These two protein chains interact to form a complex.

Interface contacts:
Residue F8 in the second protein contacts residue L53 in the first protein (closest heavy-atom distance 3.6 Å).
Residue Q43 in the second protein is in contact with residue S15 in the first protein (closest heavy-atom distance 3.9 Å).
Residue V50 in the second protein contacts residue V11 in the first protein (closest heavy-atom distance 3.5 Å).
Residue D36 in the second protein is in contact with residue K29 in the first protein (closest heavy-atom distance 3.0 Å).
Residue T49 in the second protein contacts residue V11 in the first protein (closest heavy-atom distance 3.8 Å).
Residue K29 in the second protein is in contact with residue Q33 in the first protein (closest heavy-atom distance 4.0 Å).
Residue E12 in the second protein contacts residue V50 in the first protein (closest heavy-atom distance 3.8 Å).
Residue N26 in the second protein interacts with residue D36 in the first protein (closest heavy-atom distance 3.4 Å).
Residue K54 in the second protein contacts residue F8 in the first protein (closest heavy-atom distance 3.9 Å).
Residue L53 in the second protein is in contact with residue F8 in the first protein (closest heavy-atom distance 3.8 Å).
Residue V11 in the second protein is in contact with residue T49 in the first protein (closest heavy-atom distance 4.0 Å).
Residue D36 in the second protein interacts with residue N26 in the first protein (closest heavy-atom distance 3.0 Å).
Residue I18 in the second protein contacts residue L42 in the first protein (closest heavy-atom distance 3.9 Å).
Residue K54 in the second protein contacts residue E12 in the first protein (closest heavy-atom distance 4.5 Å).
Residue I39 in the second protein contacts residue G22 in the first protein (closest heavy-atom distance 3.9 Å).
Residue L32 in the second protein is in contact with residue I28 in the first protein (closest heavy-atom distance 3.8 Å).
Residue K29 in the second protein contacts residue L32 in the first protein (closest heavy-atom distance 4.5 Å).
Residue F8 in the second protein interacts with residue K54 in the first protein (closest heavy-atom distance 3.7 Å).
Residue L32 in the second protein interacts with residue L32 in the first protein (closest heavy-atom distance 3.1 Å).
Residue I18 in the second protein contacts residue S46 in the first protein (closest heavy-atom distance 3.7 Å).
Residue S15 in the second protein contacts residue V50 in the first protein (closest heavy-atom distance 4.6 Å).
Residue S4 in the second protein contacts residue L56 in the first protein (closest heavy-atom distance 3.7 Å).
Residue L53 in the second protein interacts with residue T7 in the first protein (closest heavy-atom distance 4.1 Å).
Residue V50 in the second protein contacts residue E12 in the first protein (closest heavy-atom distance 3.9 Å).
Residue L53 in the second protein is in contact with residue S4 in the first protein (closest heavy-atom distance 4.2 Å).
Residue S4 in the second protein interacts with residue L53 in the first protein (closest heavy-atom distance 3.8 Å).
Residue F8 in the second protein interacts with residue V50 in the first protein (closest heavy-atom distance 3.6 Å).
Residue I28 in the second protein is in contact with residue L32 in the first protein (closest heavy-atom distance 3.8 Å).
Residue I39 in the second protein is in contact with residue V21 in the first protein (closest heavy-atom distance 4.1 Å).
Residue V11 in the second protein is in contact with residue L53 in the first protein (closest heavy-atom distance 4.0 Å).
Residue L35 in the second protein is in contact with residue V25 in the first protein (closest heavy-atom distance 3.8 Å).
Residue T7 in the second protein interacts with residue L53 in the first protein (closest heavy-atom distance 3.8 Å).
Residue L42 in the second protein is in contact with residue I18 in the first protein (closest heavy-atom distance 3.9 Å).
Residue V25 in the second protein is in contact with residue L32 in the first protein (closest heavy-atom distance 3.9 Å).
Residue V25 in the second protein is in contact with residue D36 in the first protein (closest heavy-atom distance 4.3 Å).
Residue S15 in the second protein interacts with residue Q43 in the first protein (closest heavy-atom distance 3.2 Å).
Residue L32 in the second protein is in contact with residue K29 in the first protein (closest heavy-atom distance 4.1 Å).
Residue V50 in the second protein is in contact with residue F8 in the first protein (closest heavy-atom distance 4.2 Å).
Residue I18 in the second protein contacts residue I39 in the first protein (closest heavy-atom distance 3.9 Å).
Residue V25 in the second protein is in contact with residue I39 in the first protein (closest heavy-atom distance 3.6 Å).
Residue S15 in the second protein interacts with residue S46 in the first protein (closest heavy-atom distance 3.0 Å).
Residue V50 in the second protein is in contact with residue S15 in the first protein (closest heavy-atom distance 4.4 Å).
Residue V21 in the second protein is in contact with residue I39 in the first protein (closest heavy-atom distance 3.8 Å).
Residue Q43 in the second protein interacts with residue I18 in the first protein (closest heavy-atom distance 3.7 Å).
Residue I39 in the second protein contacts residue V25 in the first protein (closest heavy-atom distance 3.7 Å).
Residue V11 in the second protein is in contact with residue V50 in the first protein (closest heavy-atom distance 3.5 Å).
Residue I18 in the second protein is in contact with residue Q43 in the first protein (closest heavy-atom distance 3.8 Å).
Residue S46 in the second protein contacts residue I18 in the first protein (closest heavy-atom distance 3.9 Å).
Residue Q33 in the second protein contacts residue K29 in the first protein (closest heavy-atom distance 3.9 Å).
Residue S46 in the second protein is in contact with residue S15 in the first protein (closest heavy-atom distance 3.3 Å).
Residue K19 in the second protein interacts with residue Q43 in the first protein (closest heavy-atom distance 3.2 Å).
Residue D36 in the second protein is in contact with residue V25 in the first protein (closest heavy-atom distance 4.3 Å).
Residue V25 in the second protein interacts with residue L35 in the first protein (closest heavy-atom distance 4.1 Å).
Residue L32 in the second protein contacts residue V25 in the first protein (closest heavy-atom distance 3.8 Å).
Residue L53 in the second protein contacts residue V11 in the first protein (closest heavy-atom distance 4.0 Å).
Residue G22 in the second protein interacts with residue I39 in the first protein (closest heavy-atom distance 3.8 Å).
Residue I39 in the second protein contacts residue I18 in the first protein (closest heavy-atom distance 3.9 Å).
Residue Q43 in the second protein interacts with residue K19 in the first protein (closest heavy-atom distance 3.8 Å).
Residue S46 in the second protein is in contact with residue V11 in the first protein (closest heavy-atom distance 4.4 Å).
Residue V11 in the second protein interacts with residue S46 in the first protein (closest heavy-atom distance 3.9 Å).

Sequence of the second protein:
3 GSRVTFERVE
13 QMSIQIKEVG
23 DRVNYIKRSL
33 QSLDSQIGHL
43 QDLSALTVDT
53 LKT

Sequence of the first protein:
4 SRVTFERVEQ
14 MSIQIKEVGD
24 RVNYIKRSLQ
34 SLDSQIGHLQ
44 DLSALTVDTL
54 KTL